Interface contacts:
Residue G189 in chain A interacts with residue I14 in chain B (closest heavy-atom distance 3.6 Å).
Residue G189 in chain A interacts with residue G15 in chain B (closest heavy-atom distance 4.2 Å).
Residue R159 in chain A is in contact with residue Y5 in chain B (closest heavy-atom distance 3.7 Å).
Residue L101 in chain A interacts with residue Y2 in chain B (closest heavy-atom distance 3.7 Å).
Residue Q27 in chain A is in contact with residue P4 in chain B (closest heavy-atom distance 3.6 Å).
Residue G192 in chain A interacts with residue I12 in chain B (closest heavy-atom distance 2.9 Å).
Residue V33 in chain A is in contact with residue Y2 in chain B (closest heavy-atom distance 3.9 Å).
Residue Q231 in chain A interacts with residue E7 in chain B (closest heavy-atom distance 3.9 Å).
Residue L193 in chain A is in contact with residue Y9 in chain B (closest heavy-atom distance 3.5 Å).
Residue L194 in chain A is in contact with residue Y9 in chain B (closest heavy-atom distance 3.3 Å).
Residue Q231 in chain A contacts residue D8 in chain B (closest heavy-atom distance 2.8 Å).
Residue M199 in chain A interacts with residue I14 in chain B (closest heavy-atom distance 4.0 Å).
Residue D106 in chain A is in contact with residue N3 in chain B (closest heavy-atom distance 3.3 Å).
Residue E100 in chain A is in contact with residue Y2 in chain B (closest heavy-atom distance 3.5 Å).
Residue P195 in chain A contacts residue D8 in chain B (closest heavy-atom distance 3.4 Å).
Residue L194 in chain A is in contact with residue D8 in chain B (closest heavy-atom distance 4.2 Å).
Residue S109 in chain A interacts with residue Y5 in chain B (closest heavy-atom distance 2.7 Å).
Residue L204 in chain A is in contact with residue I12 in chain B (closest heavy-atom distance 3.9 Å).
Residue L204 in chain A contacts residue I14 in chain B (closest heavy-atom distance 3.3 Å).
Residue N238 in chain A interacts with residue Y9 in chain B (closest heavy-atom distance 4.2 Å).
Residue M102 in chain A contacts residue Y2 in chain B (closest heavy-atom distance 2.9 Å).
Residue K188 in chain A interacts with residue I14 in chain B (closest heavy-atom distance 3.4 Å).
Residue S109 in chain A contacts residue N3 in chain B (closest heavy-atom distance 3.1 Å).
Residue K205 in chain A interacts with residue G15 in chain B (closest heavy-atom distance 3.1 Å).
Residue Q27 in chain A is in contact with residue Y2 in chain B (closest heavy-atom distance 3.4 Å).
Residue G190 in chain A contacts residue I12 in chain B (closest heavy-atom distance 3.9 Å).
Residue K191 in chain A contacts residue E13 in chain B (closest heavy-atom distance 4.0 Å).
Residue L194 in chain A interacts with residue I12 in chain B (closest heavy-atom distance 4.1 Å).
Residue L242 in chain A contacts residue E13 in chain B (closest heavy-atom distance 3.8 Å).
Residue G207 in chain A is in contact with residue G15 in chain B (closest heavy-atom distance 3.6 Å).
Residue N160 in chain A interacts with residue Y9 in chain B (closest heavy-atom distance 3.8 Å).
Residue G190 in chain A interacts with residue I14 in chain B (closest heavy-atom distance 2.8 Å).
Residue G207 in chain A interacts with residue I14 in chain B (closest heavy-atom distance 4.0 Å).
Residue A51 in chain A is in contact with residue Y2 in chain B (closest heavy-atom distance 3.8 Å).
Residue N238 in chain A is in contact with residue G10 in chain B (closest heavy-atom distance 3.4 Å).
Residue S203 in chain A interacts with residue I14 in chain B (closest heavy-atom distance 3.6 Å).
Residue D155 in chain A contacts residue Y9 in chain B (closest heavy-atom distance 2.5 Å).
Residue K108 in chain A interacts with residue D8 in chain B (closest heavy-atom distance 2.8 Å).
Residue R112 in chain A interacts with residue Y5 in chain B (closest heavy-atom distance 4.0 Å).
Residue D106 in chain A contacts residue Y2 in chain B (closest heavy-atom distance 4.2 Å).
Residue D206 in chain A interacts with residue G15 in chain B (closest heavy-atom distance 3.6 Å).
Residue G26 in chain A contacts residue Y2 in chain B (closest heavy-atom distance 3.9 Å).
Residue K191 in chain A interacts with residue I12 in chain B (closest heavy-atom distance 3.3 Å).
Residue L204 in chain A is in contact with residue G15 in chain B (closest heavy-atom distance 3.1 Å).
Residue D106 in chain A interacts with residue Y5 in chain B (closest heavy-atom distance 3.6 Å).
Residue G192 in chain A contacts residue D11 in chain B (closest heavy-atom distance 3.4 Å).
Residue R159 in chain A is in contact with residue Y9 in chain B (closest heavy-atom distance 2.9 Å).
Residue G192 in chain A is in contact with residue G10 in chain B (closest heavy-atom distance 3.2 Å).
Residue P195 in chain A interacts with residue Y9 in chain B (closest heavy-atom distance 3.6 Å).
Residue F209 in chain A is in contact with residue I14 in chain B (closest heavy-atom distance 3.8 Å).
Residue R159 in chain A is in contact with residue D8 in chain B (closest heavy-atom distance 2.9 Å).
Residue G190 in chain A contacts residue E13 in chain B (closest heavy-atom distance 3.6 Å).
Residue L193 in chain A interacts with residue G10 in chain B (closest heavy-atom distance 3.6 Å).
Residue K108 in chain A contacts residue Y5 in chain B (closest heavy-atom distance 3.7 Å).
Residue W198 in chain A contacts residue D8 in chain B (closest heavy-atom distance 3.4 Å).
Residue L194 in chain A is in contact with residue G10 in chain B (closest heavy-atom distance 2.9 Å).
Residue L25 in chain A is in contact with residue Y2 in chain B (closest heavy-atom distance 4.0 Å).
Residue V196 in chain A contacts residue I12 in chain B (closest heavy-atom distance 3.8 Å).
Residue L193 in chain A is in contact with residue D11 in chain B (closest heavy-atom distance 3.6 Å).
Residue L194 in chain A contacts residue I14 in chain B (closest heavy-atom distance 3.9 Å).

Sequence of chain B:
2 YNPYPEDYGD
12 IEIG

Sequence of chain A:
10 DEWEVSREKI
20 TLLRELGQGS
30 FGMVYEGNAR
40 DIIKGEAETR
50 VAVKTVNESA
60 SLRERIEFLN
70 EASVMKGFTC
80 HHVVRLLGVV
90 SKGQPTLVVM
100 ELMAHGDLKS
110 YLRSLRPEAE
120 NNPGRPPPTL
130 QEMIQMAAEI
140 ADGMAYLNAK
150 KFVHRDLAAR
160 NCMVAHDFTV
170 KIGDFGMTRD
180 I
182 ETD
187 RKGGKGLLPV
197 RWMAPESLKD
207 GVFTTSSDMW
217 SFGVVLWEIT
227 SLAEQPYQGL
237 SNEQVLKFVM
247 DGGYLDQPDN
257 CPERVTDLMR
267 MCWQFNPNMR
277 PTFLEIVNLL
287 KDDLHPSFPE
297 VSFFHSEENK

This data describes a binding interaction between two proteins.